Residue-level contacts at the interface:
Residue R55 in chain A interacts with residue V9 in chain B (closest heavy-atom distance 3.8 Å).

This data describes a binding interaction between two proteins.

Sequence of chain A:
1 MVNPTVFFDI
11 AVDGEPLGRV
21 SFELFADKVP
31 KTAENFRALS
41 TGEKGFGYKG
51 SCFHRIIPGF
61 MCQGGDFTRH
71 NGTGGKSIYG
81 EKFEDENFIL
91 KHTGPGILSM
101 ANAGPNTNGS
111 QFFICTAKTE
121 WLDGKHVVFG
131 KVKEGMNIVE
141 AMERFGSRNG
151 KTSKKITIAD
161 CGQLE

Sequence of chain B:
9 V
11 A